Contacts between the two chains:
Residue S31 in chain A interacts with residue L39 in chain B (closest heavy-atom distance 5.0 Å).
Residue L92 in chain A interacts with residue N32 in chain B (closest heavy-atom distance 3.7 Å).
Residue S31 in chain A contacts residue G28 in chain B (closest heavy-atom distance 3.0 Å).
Residue L30 in chain A contacts residue L39 in chain B (closest heavy-atom distance 4.1 Å).
Residue N32 in chain A interacts with residue G28 in chain B (closest heavy-atom distance 4.1 Å).
Residue L30 in chain A interacts with residue L30 in chain B (closest heavy-atom distance 3.7 Å).
Residue A33 in chain A interacts with residue V27 in chain B (closest heavy-atom distance 4.0 Å).
Residue S31 in chain A contacts residue T29 in chain B (closest heavy-atom distance 2.8 Å).
Residue L39 in chain A interacts with residue S31 in chain B (closest heavy-atom distance 5.0 Å).
Residue L39 in chain A interacts with residue L30 in chain B (closest heavy-atom distance 3.8 Å).
Residue T29 in chain A contacts residue S31 in chain B (closest heavy-atom distance 2.8 Å).
Residue N32 in chain A is in contact with residue L92 in chain B (closest heavy-atom distance 3.6 Å).
Residue L30 in chain A interacts with residue T29 in chain B (closest heavy-atom distance 3.3 Å).
Residue N32 in chain A contacts residue V27 in chain B (closest heavy-atom distance 3.5 Å).
Residue S31 in chain A contacts residue V27 in chain B (closest heavy-atom distance 4.2 Å).
Residue V27 in chain A interacts with residue N32 in chain B (closest heavy-atom distance 3.6 Å).
Residue L92 in chain A interacts with residue A33 in chain B (closest heavy-atom distance 3.7 Å).
Residue A33 in chain A contacts residue L92 in chain B (closest heavy-atom distance 3.8 Å).
Residue G28 in chain A contacts residue S31 in chain B (closest heavy-atom distance 3.0 Å).
Residue A33 in chain A is in contact with residue K93 in chain B (closest heavy-atom distance 3.7 Å).
Residue T29 in chain A contacts residue L30 in chain B (closest heavy-atom distance 3.3 Å).
Residue V27 in chain A contacts residue A33 in chain B (closest heavy-atom distance 4.3 Å).
Residue V27 in chain A interacts with residue S31 in chain B (closest heavy-atom distance 4.2 Å).
Residue L30 in chain A interacts with residue S31 in chain B (closest heavy-atom distance 5.0 Å).
Residue K93 in chain A is in contact with residue A33 in chain B (closest heavy-atom distance 3.8 Å).
Residue G28 in chain A contacts residue N32 in chain B (closest heavy-atom distance 4.2 Å).
Residue T29 in chain A interacts with residue T29 in chain B (closest heavy-atom distance 3.9 Å).

This data describes a binding interaction between two proteins.

Sequence of chain A:
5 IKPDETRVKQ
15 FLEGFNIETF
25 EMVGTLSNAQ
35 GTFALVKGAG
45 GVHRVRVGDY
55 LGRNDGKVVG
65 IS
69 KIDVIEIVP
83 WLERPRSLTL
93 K

Sequence of chain B:
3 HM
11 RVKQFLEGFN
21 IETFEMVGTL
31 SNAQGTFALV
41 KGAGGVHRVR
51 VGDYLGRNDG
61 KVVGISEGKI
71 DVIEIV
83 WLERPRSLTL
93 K